Sequence of chain A:
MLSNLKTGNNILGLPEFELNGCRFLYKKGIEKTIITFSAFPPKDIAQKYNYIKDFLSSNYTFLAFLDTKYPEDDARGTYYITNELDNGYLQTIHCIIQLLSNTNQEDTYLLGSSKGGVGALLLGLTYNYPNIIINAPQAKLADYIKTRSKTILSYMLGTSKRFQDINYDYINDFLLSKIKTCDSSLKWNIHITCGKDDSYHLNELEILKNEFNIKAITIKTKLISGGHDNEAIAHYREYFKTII

Sequence of chain B:
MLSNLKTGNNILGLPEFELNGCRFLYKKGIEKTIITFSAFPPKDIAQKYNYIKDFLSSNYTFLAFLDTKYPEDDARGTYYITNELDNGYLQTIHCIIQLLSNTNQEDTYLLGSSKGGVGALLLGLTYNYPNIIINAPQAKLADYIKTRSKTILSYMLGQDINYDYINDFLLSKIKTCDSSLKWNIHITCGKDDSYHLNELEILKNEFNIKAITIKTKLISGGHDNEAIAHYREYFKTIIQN

Residue-level contacts at the interface:
Residue N20 in chain A contacts residue H94 in chain B (closest heavy-atom distance 4.8 Å).
Residue T103 in chain A is in contact with residue M1 in chain B (closest heavy-atom distance 3.4 Å).
Residue C95 in chain A interacts with residue L19 in chain B (closest heavy-atom distance 3.9 Å).
Residue T103 in chain A contacts residue N4 in chain B (closest heavy-atom distance 4.3 Å).
Residue N102 in chain A interacts with residue M1 in chain B (closest heavy-atom distance 3.5 Å).
Residue M1 in chain A is in contact with residue T103 in chain B (closest heavy-atom distance 3.4 Å).
Residue L19 in chain A contacts residue C95 in chain B (closest heavy-atom distance 3.8 Å).
Residue L99 in chain A interacts with residue C95 in chain B (closest heavy-atom distance 3.8 Å).
Residue M1 in chain A interacts with residue S101 in chain B (closest heavy-atom distance 3.5 Å).
Residue M1 in chain A interacts with residue I97 in chain B (closest heavy-atom distance 4.7 Å).
Residue L19 in chain A contacts residue H94 in chain B (closest heavy-atom distance 3.9 Å).
Residue M1 in chain A contacts residue N104 in chain B (closest heavy-atom distance 3.2 Å).
Residue C95 in chain A is in contact with residue T92 in chain B (closest heavy-atom distance 4.0 Å).
Residue L19 in chain A is in contact with residue L99 in chain B (closest heavy-atom distance 4.0 Å).
Residue T92 in chain A is in contact with residue Q91 in chain B (closest heavy-atom distance 2.9 Å).
Residue S101 in chain A contacts residue L2 in chain B (closest heavy-atom distance 4.5 Å).
Residue N4 in chain A is in contact with residue T103 in chain B (closest heavy-atom distance 4.6 Å).
Residue Q91 in chain A contacts residue N20 in chain B (closest heavy-atom distance 3.9 Å).
Residue N104 in chain A is in contact with residue M1 in chain B (closest heavy-atom distance 3.7 Å).
Residue L5 in chain A is in contact with residue L99 in chain B (closest heavy-atom distance 3.9 Å).
Residue N4 in chain A is in contact with residue Q105 in chain B (closest heavy-atom distance 4.3 Å).
Residue L99 in chain A is in contact with residue L2 in chain B (closest heavy-atom distance 4.1 Å).
Residue L99 in chain A is in contact with residue L99 in chain B (closest heavy-atom distance 4.0 Å).
Residue N20 in chain A interacts with residue Y127 in chain B (closest heavy-atom distance 3.6 Å).
Residue L99 in chain A contacts residue I96 in chain B (closest heavy-atom distance 3.8 Å).
Residue Q105 in chain A interacts with residue N4 in chain B (closest heavy-atom distance 4.7 Å).
Residue Q98 in chain A interacts with residue M1 in chain B (closest heavy-atom distance 3.0 Å).
Residue T92 in chain A is in contact with residue C95 in chain B (closest heavy-atom distance 4.2 Å).
Residue N104 in chain A contacts residue N4 in chain B (closest heavy-atom distance 3.2 Å).
Residue D86 in chain A contacts residue D86 in chain B (closest heavy-atom distance 4.2 Å).
Residue G88 in chain A contacts residue Q91 in chain B (closest heavy-atom distance 3.0 Å).
Residue M1 in chain A interacts with residue N102 in chain B (closest heavy-atom distance 3.5 Å).
Residue L2 in chain A contacts residue L99 in chain B (closest heavy-atom distance 4.0 Å).
Residue F24 in chain A is in contact with residue L99 in chain B (closest heavy-atom distance 4.9 Å).
Residue C95 in chain A contacts residue C95 in chain B (closest heavy-atom distance 3.8 Å).
Residue C95 in chain A contacts residue L99 in chain B (closest heavy-atom distance 4.4 Å).
Residue Q91 in chain A contacts residue T92 in chain B (closest heavy-atom distance 3.2 Å).
Residue L99 in chain A interacts with residue L19 in chain B (closest heavy-atom distance 3.9 Å).
Residue Q98 in chain A contacts residue L19 in chain B (closest heavy-atom distance 3.8 Å).
Residue S101 in chain A contacts residue M1 in chain B (closest heavy-atom distance 3.3 Å).
Residue N4 in chain A contacts residue N104 in chain B (closest heavy-atom distance 3.0 Å).
Residue L19 in chain A interacts with residue Q98 in chain B (closest heavy-atom distance 3.9 Å).
Residue L99 in chain A is in contact with residue L5 in chain B (closest heavy-atom distance 4.5 Å).
Residue I96 in chain A is in contact with residue L99 in chain B (closest heavy-atom distance 3.7 Å).
Residue Q91 in chain A interacts with residue G88 in chain B (closest heavy-atom distance 3.0 Å).
Residue Y127 in chain A interacts with residue N20 in chain B (closest heavy-atom distance 3.9 Å).
Residue L2 in chain A interacts with residue S101 in chain B (closest heavy-atom distance 4.6 Å).
Residue M1 in chain A interacts with residue Q98 in chain B (closest heavy-atom distance 3.0 Å).
Residue H94 in chain A is in contact with residue L19 in chain B (closest heavy-atom distance 4.1 Å).
Residue Q91 in chain A interacts with residue Q91 in chain B (closest heavy-atom distance 3.8 Å).
Residue L99 in chain A interacts with residue L100 in chain B (closest heavy-atom distance 4.0 Å).
Residue L100 in chain A contacts residue L99 in chain B (closest heavy-atom distance 4.2 Å).
Residue H94 in chain A contacts residue N20 in chain B (closest heavy-atom distance 3.0 Å).
Residue Q98 in chain A is in contact with residue L5 in chain B (closest heavy-atom distance 4.0 Å).
Residue I97 in chain A interacts with residue M1 in chain B (closest heavy-atom distance 4.5 Å).
Residue L5 in chain A is in contact with residue Q98 in chain B (closest heavy-atom distance 3.7 Å).
Residue N20 in chain A contacts residue Q91 in chain B (closest heavy-atom distance 3.1 Å).
Residue Q98 in chain A is in contact with residue L2 in chain B (closest heavy-atom distance 3.5 Å).
Residue L2 in chain A is in contact with residue Q98 in chain B (closest heavy-atom distance 3.4 Å).
Residue C95 in chain A contacts residue N20 in chain B (closest heavy-atom distance 2.8 Å).

These two protein chains interact to form a complex.